This data describes a binding interaction between two proteins.

Residue-level contacts at the interface:
Residue E129 in chain A is in contact with residue K99 in chain B (closest heavy-atom distance 3.5 Å).
Residue D145 in chain A contacts residue K76 in chain B (closest heavy-atom distance 2.6 Å).
Residue D193 in chain A contacts residue N55 in chain B (closest heavy-atom distance 3.5 Å).
Residue N141 in chain A contacts residue K76 in chain B (closest heavy-atom distance 2.8 Å).
Residue E177 in chain A is in contact with residue T69 in chain B (closest heavy-atom distance 3.5 Å).
Residue L197 in chain A is in contact with residue N55 in chain B (closest heavy-atom distance 3.4 Å).
Residue L181 in chain A interacts with residue H52 in chain B (closest heavy-atom distance 4.0 Å).
Residue L174 in chain A interacts with residue R56 in chain B (closest heavy-atom distance 3.7 Å).
Residue Y143 in chain A contacts residue Y91 in chain B (closest heavy-atom distance 3.6 Å).
Residue Y187 in chain A contacts residue W41 in chain B (closest heavy-atom distance 3.8 Å).
Residue Y187 in chain A contacts residue I48 in chain B (closest heavy-atom distance 3.4 Å).
Residue R198 in chain A is in contact with residue F54 in chain B (closest heavy-atom distance 3.7 Å).
Residue Y156 in chain A is in contact with residue R57 in chain B (closest heavy-atom distance 3.6 Å).
Residue L140 in chain A interacts with residue Y91 in chain B (closest heavy-atom distance 3.9 Å).
Residue L174 in chain A interacts with residue H52 in chain B (closest heavy-atom distance 3.5 Å).
Residue N196 in chain A contacts residue N55 in chain B (closest heavy-atom distance 2.7 Å).
Residue A136 in chain A interacts with residue L96 in chain B (closest heavy-atom distance 3.8 Å).
Residue M148 in chain A interacts with residue F83 in chain B (closest heavy-atom distance 3.6 Å).
Residue R172 in chain A is in contact with residue L75 in chain B (closest heavy-atom distance 3.2 Å).
Residue E177 in chain A contacts residue T71 in chain B (closest heavy-atom distance 2.9 Å).
Residue L140 in chain A interacts with residue Y92 in chain B (closest heavy-atom distance 3.9 Å).
Residue E177 in chain A is in contact with residue R56 in chain B (closest heavy-atom distance 2.8 Å).
Residue S133 in chain A contacts residue L96 in chain B (closest heavy-atom distance 3.7 Å).
Residue M148 in chain A is in contact with residue L87 in chain B (closest heavy-atom distance 3.8 Å).
Residue E177 in chain A contacts residue H52 in chain B (closest heavy-atom distance 3.1 Å).
Residue N196 in chain A contacts residue T51 in chain B (closest heavy-atom distance 3.6 Å).
Residue L178 in chain A interacts with residue I48 in chain B (closest heavy-atom distance 3.6 Å).
Residue N141 in chain A contacts residue N88 in chain B (closest heavy-atom distance 2.7 Å).
Residue L181 in chain A is in contact with residue I48 in chain B (closest heavy-atom distance 4.0 Å).
Residue R198 in chain A interacts with residue P50 in chain B (closest heavy-atom distance 3.8 Å).
Residue G190 in chain A is in contact with residue T51 in chain B (closest heavy-atom distance 3.8 Å).
Residue M164 in chain A interacts with residue W49 in chain B (closest heavy-atom distance 3.5 Å).
Residue D193 in chain A is in contact with residue R56 in chain B (closest heavy-atom distance 4.0 Å).
Residue A144 in chain A interacts with residue N88 in chain B (closest heavy-atom distance 3.5 Å).
Residue N167 in chain A interacts with residue F53 in chain B (closest heavy-atom distance 3.6 Å).
Residue P189 in chain A is in contact with residue T51 in chain B (closest heavy-atom distance 3.6 Å).
Residue A144 in chain A interacts with residue F84 in chain B (closest heavy-atom distance 4.0 Å).
Residue N141 in chain A contacts residue Y92 in chain B (closest heavy-atom distance 3.8 Å).
Residue L178 in chain A contacts residue W49 in chain B (closest heavy-atom distance 3.6 Å).
Residue V195 in chain A is in contact with residue S59 in chain B (closest heavy-atom distance 3.5 Å).
Residue A137 in chain A interacts with residue Y92 in chain B (closest heavy-atom distance 2.8 Å).
Residue L197 in chain A is in contact with residue H58 in chain B (closest heavy-atom distance 3.7 Å).
Residue M148 in chain A interacts with residue F84 in chain B (closest heavy-atom distance 3.8 Å).
Residue R198 in chain A is in contact with residue N55 in chain B (closest heavy-atom distance 3.0 Å).
Residue T182 in chain A is in contact with residue V45 in chain B (closest heavy-atom distance 3.9 Å).
Residue F168 in chain A is in contact with residue F53 in chain B (closest heavy-atom distance 3.9 Å).
Residue R198 in chain A is in contact with residue T51 in chain B (closest heavy-atom distance 3.4 Å).
Residue L197 in chain A is in contact with residue F54 in chain B (closest heavy-atom distance 3.8 Å).
Residue T147 in chain A interacts with residue L87 in chain B (closest heavy-atom distance 3.9 Å).
Residue F168 in chain A interacts with residue W49 in chain B (closest heavy-atom distance 3.5 Å).
Residue N141 in chain A contacts residue F84 in chain B (closest heavy-atom distance 4.0 Å).
Residue A144 in chain A contacts residue L87 in chain B (closest heavy-atom distance 3.8 Å).
Residue E152 in chain A interacts with residue N81 in chain B (closest heavy-atom distance 3.1 Å).
Residue Y187 in chain A contacts residue V44 in chain B (closest heavy-atom distance 3.9 Å).
Residue L174 in chain A is in contact with residue F53 in chain B (closest heavy-atom distance 3.5 Å).
Residue D145 in chain A interacts with residue F84 in chain B (closest heavy-atom distance 2.9 Å).
Residue F171 in chain A interacts with residue R57 in chain B (closest heavy-atom distance 3.3 Å).
Residue L201 in chain A contacts residue F54 in chain B (closest heavy-atom distance 3.9 Å).
Residue G173 in chain A contacts residue T71 in chain B (closest heavy-atom distance 4.0 Å).
Residue A137 in chain A interacts with residue L96 in chain B (closest heavy-atom distance 3.9 Å).

Sequence of chain A:
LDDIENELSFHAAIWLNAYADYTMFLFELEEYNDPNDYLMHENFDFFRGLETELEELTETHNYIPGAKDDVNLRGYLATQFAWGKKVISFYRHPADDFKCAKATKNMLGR

Sequence of chain B:
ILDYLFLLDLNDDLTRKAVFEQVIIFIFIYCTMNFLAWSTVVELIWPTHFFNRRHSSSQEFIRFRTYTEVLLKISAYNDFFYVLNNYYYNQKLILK